Sequence of chain B:
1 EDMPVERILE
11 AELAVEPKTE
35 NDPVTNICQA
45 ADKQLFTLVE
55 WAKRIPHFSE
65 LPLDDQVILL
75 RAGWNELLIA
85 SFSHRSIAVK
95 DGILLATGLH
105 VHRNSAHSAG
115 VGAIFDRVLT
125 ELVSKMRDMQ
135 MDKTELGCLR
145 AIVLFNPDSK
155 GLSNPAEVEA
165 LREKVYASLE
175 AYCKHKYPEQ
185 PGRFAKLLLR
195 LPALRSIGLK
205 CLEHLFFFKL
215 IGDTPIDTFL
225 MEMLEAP

Sequence of chain A:
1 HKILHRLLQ

Contacts between the two chains:
Residue E226 in chain B is in contact with residue L4 in chain A (closest heavy-atom distance 3.0 Å).
Residue E226 in chain B contacts residue H1 in chain A (closest heavy-atom distance 3.8 Å).
Residue R75 in chain B interacts with residue L4 in chain A (closest heavy-atom distance 4.3 Å).
Residue Q70 in chain B is in contact with residue L8 in chain A (closest heavy-atom distance 3.7 Å).
Residue M227 in chain B interacts with residue L4 in chain A (closest heavy-atom distance 3.9 Å).
Residue F50 in chain B contacts residue I3 in chain A (closest heavy-atom distance 4.0 Å).
Residue V71 in chain B contacts residue H5 in chain A (closest heavy-atom distance 4.1 Å).
Residue F62 in chain B contacts residue L8 in chain A (closest heavy-atom distance 4.4 Å).
Residue E226 in chain B interacts with residue K2 in chain A (closest heavy-atom distance 3.5 Å).
Residue P231 in chain B contacts residue H1 in chain A (closest heavy-atom distance 2.8 Å).
Residue V71 in chain B interacts with residue L4 in chain A (closest heavy-atom distance 3.9 Å).
Residue E226 in chain B contacts residue I3 in chain A (closest heavy-atom distance 2.9 Å).
Residue V53 in chain B contacts residue L8 in chain A (closest heavy-atom distance 3.7 Å).
Residue L67 in chain B interacts with residue L8 in chain A (closest heavy-atom distance 4.2 Å).
Residue V71 in chain B interacts with residue L8 in chain A (closest heavy-atom distance 3.8 Å).
Residue F223 in chain B is in contact with residue I3 in chain A (closest heavy-atom distance 3.7 Å).
Residue T222 in chain B is in contact with residue I3 in chain A (closest heavy-atom distance 4.0 Å).
Residue V53 in chain B interacts with residue L7 in chain A (closest heavy-atom distance 3.7 Å).
Residue K57 in chain B contacts residue L8 in chain A (closest heavy-atom distance 3.5 Å).
Residue K57 in chain B contacts residue L7 in chain A (closest heavy-atom distance 3.0 Å).
Residue F223 in chain B interacts with residue L4 in chain A (closest heavy-atom distance 4.1 Å).
Residue K57 in chain B contacts residue Q9 in chain A (closest heavy-atom distance 4.1 Å).
Residue F223 in chain B interacts with residue L7 in chain A (closest heavy-atom distance 4.0 Å).
Residue L74 in chain B is in contact with residue L4 in chain A (closest heavy-atom distance 4.0 Å).
Residue L67 in chain B interacts with residue H5 in chain A (closest heavy-atom distance 4.9 Å).
Residue F50 in chain B contacts residue L7 in chain A (closest heavy-atom distance 3.9 Å).
Residue V53 in chain B is in contact with residue L4 in chain A (closest heavy-atom distance 4.0 Å).
Residue L74 in chain B is in contact with residue L8 in chain A (closest heavy-atom distance 4.2 Å).

The following describes two proteins that form a bound complex.